This data describes a binding interaction between two proteins.

Sequence of protein 2:
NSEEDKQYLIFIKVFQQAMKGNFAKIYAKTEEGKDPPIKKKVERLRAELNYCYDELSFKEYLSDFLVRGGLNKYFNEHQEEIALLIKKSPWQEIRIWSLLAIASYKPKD

Interface contacts:
Residue I51 in protein 1 interacts with residue Y56 in protein 2 (closest heavy-atom distance 3.7 Å).
Residue K43 in protein 1 is in contact with residue Y56 in protein 2 (closest heavy-atom distance 3.7 Å).
Residue N37 in protein 1 is in contact with residue R47 in protein 2 (closest heavy-atom distance 2.8 Å).
Residue K38 in protein 1 is in contact with residue Y54 in protein 2 (closest heavy-atom distance 2.9 Å).
Residue G153 in protein 1 interacts with residue Y56 in protein 2 (closest heavy-atom distance 4.3 Å).
Residue Y45 in protein 1 is in contact with residue Y56 in protein 2 (closest heavy-atom distance 4.8 Å).
Residue Y45 in protein 1 is in contact with residue D57 in protein 2 (closest heavy-atom distance 2.3 Å).
Residue G36 in protein 1 contacts residue Y54 in protein 2 (closest heavy-atom distance 3.3 Å).
Residue R35 in protein 1 is in contact with residue A50 in protein 2 (closest heavy-atom distance 4.5 Å).
Residue E174 in protein 1 is in contact with residue Y56 in protein 2 (closest heavy-atom distance 4.8 Å).
Residue N37 in protein 1 interacts with residue E51 in protein 2 (closest heavy-atom distance 4.6 Å).
Residue N37 in protein 1 is in contact with residue Y54 in protein 2 (closest heavy-atom distance 2.9 Å).
Residue R35 in protein 1 is in contact with residue N53 in protein 2 (closest heavy-atom distance 4.2 Å).
Residue R35 in protein 1 contacts residue Y54 in protein 2 (closest heavy-atom distance 3.0 Å).
Residue E174 in protein 1 is in contact with residue Y54 in protein 2 (closest heavy-atom distance 4.8 Å).
Residue G36 in protein 1 is in contact with residue A50 in protein 2 (closest heavy-atom distance 4.9 Å).
Residue I40 in protein 1 is in contact with residue Y54 in protein 2 (closest heavy-atom distance 3.8 Å).
Residue Y151 in protein 1 contacts residue Y56 in protein 2 (closest heavy-atom distance 3.8 Å).
Residue D152 in protein 1 is in contact with residue Y56 in protein 2 (closest heavy-atom distance 2.4 Å).

Sequence of protein 1:
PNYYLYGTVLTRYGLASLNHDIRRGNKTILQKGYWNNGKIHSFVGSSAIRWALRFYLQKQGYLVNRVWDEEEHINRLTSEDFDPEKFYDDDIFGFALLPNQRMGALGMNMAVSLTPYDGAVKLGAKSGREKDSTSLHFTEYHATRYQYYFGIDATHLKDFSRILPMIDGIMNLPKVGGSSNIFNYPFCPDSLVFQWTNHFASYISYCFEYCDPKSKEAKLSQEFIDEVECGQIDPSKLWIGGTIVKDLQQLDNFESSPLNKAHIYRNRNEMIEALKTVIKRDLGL